Sequence of chain B:
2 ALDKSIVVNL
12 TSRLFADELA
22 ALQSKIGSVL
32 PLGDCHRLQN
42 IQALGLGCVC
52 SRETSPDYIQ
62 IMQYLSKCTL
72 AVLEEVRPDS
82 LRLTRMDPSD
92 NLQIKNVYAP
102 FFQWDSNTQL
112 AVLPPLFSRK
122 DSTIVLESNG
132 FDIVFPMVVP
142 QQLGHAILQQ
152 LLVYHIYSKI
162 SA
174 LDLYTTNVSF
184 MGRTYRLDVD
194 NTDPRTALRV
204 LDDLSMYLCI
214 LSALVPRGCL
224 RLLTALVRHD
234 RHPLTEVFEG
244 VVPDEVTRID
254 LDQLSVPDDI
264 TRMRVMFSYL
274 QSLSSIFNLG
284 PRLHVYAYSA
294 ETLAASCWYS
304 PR

Sequence of chain A:
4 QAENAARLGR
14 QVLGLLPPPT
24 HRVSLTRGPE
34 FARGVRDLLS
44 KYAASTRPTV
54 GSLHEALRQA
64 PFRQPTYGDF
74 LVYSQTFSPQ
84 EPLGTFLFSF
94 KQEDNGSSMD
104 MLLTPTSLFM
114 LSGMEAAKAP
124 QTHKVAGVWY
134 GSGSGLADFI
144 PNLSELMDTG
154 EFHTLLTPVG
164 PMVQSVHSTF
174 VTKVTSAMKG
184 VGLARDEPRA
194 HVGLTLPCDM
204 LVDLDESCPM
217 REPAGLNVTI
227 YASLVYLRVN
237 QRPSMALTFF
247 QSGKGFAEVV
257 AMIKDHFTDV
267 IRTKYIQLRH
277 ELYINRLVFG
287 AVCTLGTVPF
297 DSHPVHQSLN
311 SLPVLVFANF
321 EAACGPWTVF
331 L

The following describes two proteins that form a bound complex.

Residue-level contacts at the interface:
Residue L331 in chain A interacts with residue Y210 in chain B (closest heavy-atom distance 3.1 Å).
Residue V329 in chain A interacts with residue Q274 in chain B (closest heavy-atom distance 4.2 Å).
Residue L283 in chain A interacts with residue Y272 in chain B (closest heavy-atom distance 2.6 Å).
Residue L331 in chain A contacts residue Y272 in chain B (closest heavy-atom distance 3.6 Å).
Residue D40 in chain A is in contact with residue A2 in chain B (closest heavy-atom distance 2.4 Å).
Residue V329 in chain A interacts with residue S275 in chain B (closest heavy-atom distance 3.2 Å).
Residue L42 in chain A contacts residue A2 in chain B (closest heavy-atom distance 4.4 Å).
Residue S43 in chain A interacts with residue D4 in chain B (closest heavy-atom distance 3.3 Å).
Residue A257 in chain A interacts with residue D206 in chain B (closest heavy-atom distance 4.0 Å).
Residue L283 in chain A is in contact with residue I213 in chain B (closest heavy-atom distance 3.8 Å).
Residue I280 in chain A is in contact with residue T264 in chain B (closest heavy-atom distance 4.4 Å).
Residue P219 in chain A is in contact with residue G34 in chain B (closest heavy-atom distance 4.2 Å).
Residue T328 in chain A contacts residue Q274 in chain B (closest heavy-atom distance 4.0 Å).
Residue A253 in chain A contacts residue S278 in chain B (closest heavy-atom distance 3.9 Å).
Residue P219 in chain A interacts with residue Y65 in chain B (closest heavy-atom distance 3.5 Å).
Residue L222 in chain A contacts residue R86 in chain B (closest heavy-atom distance 4.2 Å).
Residue E218 in chain A interacts with residue K68 in chain B (closest heavy-atom distance 3.9 Å).
Residue S43 in chain A contacts residue A2 in chain B (closest heavy-atom distance 4.1 Å).
Residue L222 in chain A is in contact with residue C36 in chain B (closest heavy-atom distance 4.0 Å).
Residue V256 in chain A contacts residue S278 in chain B (closest heavy-atom distance 3.4 Å).
Residue A253 in chain A contacts residue N281 in chain B (closest heavy-atom distance 3.8 Å).
Residue V224 in chain A interacts with residue R305 in chain B (closest heavy-atom distance 4.2 Å).
Residue G221 in chain A interacts with residue C36 in chain B (closest heavy-atom distance 3.7 Å).
Residue A220 in chain A is in contact with residue K68 in chain B (closest heavy-atom distance 4.4 Å).
Residue I280 in chain A contacts residue L217 in chain B (closest heavy-atom distance 4.2 Å).
Residue K260 in chain A interacts with residue D206 in chain B (closest heavy-atom distance 3.5 Å).
Residue V329 in chain A interacts with residue Y272 in chain B (closest heavy-atom distance 3.8 Å).
Residue E254 in chain A is in contact with residue K68 in chain B (closest heavy-atom distance 3.3 Å).
Residue K250 in chain A is in contact with residue S67 in chain B (closest heavy-atom distance 3.7 Å).
Residue F252 in chain A is in contact with residue N281 in chain B (closest heavy-atom distance 3.4 Å).
Residue N281 in chain A contacts residue T264 in chain B (closest heavy-atom distance 3.9 Å).
Residue F252 in chain A contacts residue S277 in chain B (closest heavy-atom distance 4.3 Å).
Residue L222 in chain A interacts with residue D88 in chain B (closest heavy-atom distance 4.3 Å).
Residue K250 in chain A interacts with residue K68 in chain B (closest heavy-atom distance 4.1 Å).
Residue E254 in chain A is in contact with residue Q64 in chain B (closest heavy-atom distance 3.0 Å).
Residue W327 in chain A is in contact with residue Q274 in chain B (closest heavy-atom distance 3.6 Å).
Residue S43 in chain A contacts residue L3 in chain B (closest heavy-atom distance 4.0 Å).
Residue N223 in chain A contacts residue R305 in chain B (closest heavy-atom distance 2.7 Å).
Residue L283 in chain A is in contact with residue L217 in chain B (closest heavy-atom distance 4.0 Å).
Residue L331 in chain A is in contact with residue M209 in chain B (closest heavy-atom distance 3.5 Å).
Residue P219 in chain A contacts residue C69 in chain B (closest heavy-atom distance 3.6 Å).
Residue G251 in chain A contacts residue R305 in chain B (closest heavy-atom distance 3.9 Å).
Residue R217 in chain A interacts with residue D35 in chain B (closest heavy-atom distance 4.0 Å).
Residue K44 in chain A contacts residue R83 in chain B (closest heavy-atom distance 3.9 Å).
Residue A220 in chain A contacts residue G34 in chain B (closest heavy-atom distance 3.1 Å).
Residue V284 in chain A is in contact with residue Y272 in chain B (closest heavy-atom distance 3.5 Å).
Residue F252 in chain A interacts with residue R305 in chain B (closest heavy-atom distance 4.3 Å).
Residue L331 in chain A is in contact with residue I213 in chain B (closest heavy-atom distance 3.7 Å).
Residue E254 in chain A interacts with residue S67 in chain B (closest heavy-atom distance 4.4 Å).
Residue K260 in chain A interacts with residue M209 in chain B (closest heavy-atom distance 4.3 Å).
Residue I280 in chain A interacts with residue R265 in chain B (closest heavy-atom distance 3.4 Å).
Residue V329 in chain A is in contact with residue S271 in chain B (closest heavy-atom distance 3.7 Å).
Residue K260 in chain A interacts with residue Y210 in chain B (closest heavy-atom distance 3.2 Å).
Residue G249 in chain A contacts residue R305 in chain B (closest heavy-atom distance 3.4 Å).
Residue I280 in chain A interacts with residue V268 in chain B (closest heavy-atom distance 4.1 Å).
Residue K44 in chain A interacts with residue D4 in chain B (closest heavy-atom distance 4.1 Å).
Residue V256 in chain A is in contact with residue Y210 in chain B (closest heavy-atom distance 4.2 Å).
Residue A220 in chain A interacts with residue D35 in chain B (closest heavy-atom distance 3.4 Å).
Residue F252 in chain A interacts with residue S278 in chain B (closest heavy-atom distance 3.6 Å).
Residue P219 in chain A is in contact with residue K68 in chain B (closest heavy-atom distance 3.9 Å).